Sequence of chain A:
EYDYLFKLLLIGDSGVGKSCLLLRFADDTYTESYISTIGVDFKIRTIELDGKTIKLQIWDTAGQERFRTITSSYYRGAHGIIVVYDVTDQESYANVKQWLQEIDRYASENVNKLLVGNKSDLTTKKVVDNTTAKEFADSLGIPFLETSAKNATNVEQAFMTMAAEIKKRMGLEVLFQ

Residue-level contacts at the interface:
Residue G279 in chain B contacts residue Y38 in chain A (closest heavy-atom distance 2.9 Å).
Residue Q170 in chain B contacts residue F46 in chain A (closest heavy-atom distance 3.7 Å).
Residue Q152 in chain B contacts residue R70 in chain A (closest heavy-atom distance 3.8 Å).
Residue I167 in chain B interacts with residue D45 in chain A (closest heavy-atom distance 4.2 Å).
Residue T281 in chain B interacts with residue S37 in chain A (closest heavy-atom distance 3.9 Å).
Residue N163 in chain B is in contact with residue I42 in chain A (closest heavy-atom distance 3.2 Å).
Residue N159 in chain B contacts residue F71 in chain A (closest heavy-atom distance 4.1 Å).
Residue L126 in chain B interacts with residue I39 in chain A (closest heavy-atom distance 3.6 Å).
Residue R128 in chain B contacts residue Y38 in chain A (closest heavy-atom distance 3.4 Å).
Residue Q137 in chain B is in contact with residue E69 in chain A (closest heavy-atom distance 4.1 Å).
Residue L126 in chain B contacts residue I42 in chain A (closest heavy-atom distance 3.5 Å).
Residue T123 in chain B interacts with residue I39 in chain A (closest heavy-atom distance 4.0 Å).
Residue F174 in chain B contacts residue F46 in chain A (closest heavy-atom distance 4.0 Å).
Residue R128 in chain B interacts with residue S18 in chain A (closest heavy-atom distance 3.5 Å).
Residue N125 in chain B is in contact with residue T41 in chain A (closest heavy-atom distance 3.5 Å).
Residue D120 in chain B interacts with residue I39 in chain A (closest heavy-atom distance 4.4 Å).
Residue E133 in chain B contacts residue R70 in chain A (closest heavy-atom distance 2.2 Å).
Residue R128 in chain B is in contact with residue S40 in chain A (closest heavy-atom distance 3.7 Å).
Residue G160 in chain B interacts with residue I74 in chain A (closest heavy-atom distance 3.8 Å).
Residue N125 in chain B contacts residue I42 in chain A (closest heavy-atom distance 2.9 Å).
Residue F124 in chain B interacts with residue I42 in chain A (closest heavy-atom distance 3.5 Å).
Residue N163 in chain B contacts residue V44 in chain A (closest heavy-atom distance 3.2 Å).
Residue L126 in chain B is in contact with residue S40 in chain A (closest heavy-atom distance 2.7 Å).
Residue I167 in chain B contacts residue W63 in chain A (closest heavy-atom distance 4.3 Å).
Residue G279 in chain B interacts with residue E36 in chain A (closest heavy-atom distance 3.5 Å).
Residue N159 in chain B contacts residue I42 in chain A (closest heavy-atom distance 3.8 Å).
Residue T281 in chain B interacts with residue Y38 in chain A (closest heavy-atom distance 4.5 Å).
Residue T281 in chain B contacts residue I39 in chain A (closest heavy-atom distance 3.9 Å).
Residue I167 in chain B is in contact with residue V44 in chain A (closest heavy-atom distance 3.4 Å).
Residue E133 in chain B is in contact with residue S18 in chain A (closest heavy-atom distance 4.4 Å).
Residue R128 in chain B contacts residue G19 in chain A (closest heavy-atom distance 3.8 Å).
Residue L126 in chain B is in contact with residue F71 in chain A (closest heavy-atom distance 4.3 Å).
Residue L126 in chain B interacts with residue Y38 in chain A (closest heavy-atom distance 4.4 Å).
Residue R280 in chain B contacts residue Y38 in chain A (closest heavy-atom distance 3.5 Å).
Residue L126 in chain B interacts with residue R70 in chain A (closest heavy-atom distance 3.6 Å).
Residue T156 in chain B interacts with residue F71 in chain A (closest heavy-atom distance 4.0 Å).
Residue H99 in chain B contacts residue Y38 in chain A (closest heavy-atom distance 3.6 Å).
Residue G279 in chain B contacts residue S37 in chain A (closest heavy-atom distance 3.5 Å).
Residue I176 in chain B is in contact with residue F46 in chain A (closest heavy-atom distance 4.2 Å).
Residue H99 in chain B contacts residue K123 in chain A (closest heavy-atom distance 4.5 Å).
Residue I167 in chain B interacts with residue Y78 in chain A (closest heavy-atom distance 4.3 Å).
Residue N125 in chain B contacts residue S40 in chain A (closest heavy-atom distance 3.0 Å).
Residue Q170 in chain B interacts with residue D45 in chain A (closest heavy-atom distance 3.8 Å).
Residue S127 in chain B is in contact with residue Y38 in chain A (closest heavy-atom distance 4.0 Å).
Residue N163 in chain B is in contact with residue G43 in chain A (closest heavy-atom distance 3.6 Å).
Residue G100 in chain B interacts with residue Y38 in chain A (closest heavy-atom distance 3.6 Å).
Residue Q190 in chain B interacts with residue I74 in chain A (closest heavy-atom distance 4.0 Å).
Residue F117 in chain B is in contact with residue R70 in chain A (closest heavy-atom distance 4.0 Å).
Residue I176 in chain B is in contact with residue Q61 in chain A (closest heavy-atom distance 3.9 Å).
Residue N125 in chain B contacts residue I39 in chain A (closest heavy-atom distance 3.6 Å).
Residue V276 in chain B interacts with residue Y38 in chain A (closest heavy-atom distance 3.0 Å).
Residue N183 in chain B interacts with residue Y78 in chain A (closest heavy-atom distance 3.0 Å).
Residue L116 in chain B contacts residue R70 in chain A (closest heavy-atom distance 3.5 Å).
Residue T156 in chain B is in contact with residue R70 in chain A (closest heavy-atom distance 3.0 Å).
Residue V119 in chain B contacts residue I42 in chain A (closest heavy-atom distance 4.1 Å).
Residue H99 in chain B is in contact with residue G19 in chain A (closest heavy-atom distance 3.8 Å).
Residue K166 in chain B contacts residue D45 in chain A (closest heavy-atom distance 4.0 Å).
Residue E133 in chain B contacts residue Q68 in chain A (closest heavy-atom distance 2.5 Å).
Residue R128 in chain B is in contact with residue I39 in chain A (closest heavy-atom distance 3.3 Å).
Residue A171 in chain B contacts residue F46 in chain A (closest heavy-atom distance 4.3 Å).

Sequence of chain B:
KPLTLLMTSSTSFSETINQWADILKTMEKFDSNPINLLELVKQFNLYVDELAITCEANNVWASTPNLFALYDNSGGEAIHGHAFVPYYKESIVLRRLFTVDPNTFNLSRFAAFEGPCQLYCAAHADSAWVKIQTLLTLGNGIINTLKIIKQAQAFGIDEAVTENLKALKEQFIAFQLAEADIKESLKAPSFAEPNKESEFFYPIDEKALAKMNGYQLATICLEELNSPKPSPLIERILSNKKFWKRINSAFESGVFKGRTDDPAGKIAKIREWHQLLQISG

This data describes a binding interaction between two proteins.